This data describes a binding interaction between two proteins.

Sequence of chain A:
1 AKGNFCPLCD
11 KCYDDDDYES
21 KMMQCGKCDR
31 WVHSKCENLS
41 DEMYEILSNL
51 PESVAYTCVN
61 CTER

Sequence of chain B:
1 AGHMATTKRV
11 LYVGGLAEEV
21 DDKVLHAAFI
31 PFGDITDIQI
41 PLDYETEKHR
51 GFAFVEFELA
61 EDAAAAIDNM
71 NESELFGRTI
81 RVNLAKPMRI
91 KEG

Residue-level contacts at the interface:
Residue Y44 in chain B interacts with residue A55 in chain A (closest heavy-atom distance 4.2 Å).
Residue P41 in chain B is in contact with residue L47 in chain A (closest heavy-atom distance 4.3 Å).
Residue D37 in chain B contacts residue N38 in chain A (closest heavy-atom distance 3.0 Å).
Residue E56 in chain B interacts with residue N38 in chain A (closest heavy-atom distance 4.8 Å).
Residue F52 in chain B interacts with residue V54 in chain A (closest heavy-atom distance 4.3 Å).
Residue M88 in chain B is in contact with residue I46 in chain A (closest heavy-atom distance 3.4 Å).
Residue I90 in chain B is in contact with residue P51 in chain A (closest heavy-atom distance 3.6 Å).
Residue E56 in chain B is in contact with residue M43 in chain A (closest heavy-atom distance 4.3 Å).
Residue D43 in chain B contacts residue V54 in chain A (closest heavy-atom distance 3.7 Å).
Residue D43 in chain B contacts residue S53 in chain A (closest heavy-atom distance 3.5 Å).
Residue P41 in chain B contacts residue L50 in chain A (closest heavy-atom distance 3.9 Å).
Residue E56 in chain B interacts with residue S40 in chain A (closest heavy-atom distance 3.6 Å).
Residue D37 in chain B is in contact with residue S40 in chain A (closest heavy-atom distance 4.8 Å).
Residue D37 in chain B contacts residue M43 in chain A (closest heavy-atom distance 3.6 Å).
Residue R89 in chain B is in contact with residue N49 in chain A (closest heavy-atom distance 3.0 Å).
Residue Y44 in chain B contacts residue K27 in chain A (closest heavy-atom distance 3.3 Å).
Residue L42 in chain B interacts with residue C61 in chain A (closest heavy-atom distance 4.4 Å).
Residue L42 in chain B contacts residue V54 in chain A (closest heavy-atom distance 3.2 Å).
Residue Q39 in chain B contacts residue L47 in chain A (closest heavy-atom distance 4.8 Å).
Residue D37 in chain B is in contact with residue L39 in chain A (closest heavy-atom distance 3.8 Å).
Residue P41 in chain B interacts with residue Y56 in chain A (closest heavy-atom distance 4.9 Å).
Residue Y44 in chain B contacts residue C25 in chain A (closest heavy-atom distance 4.9 Å).
Residue V55 in chain B is in contact with residue M43 in chain A (closest heavy-atom distance 4.3 Å).
Residue L42 in chain B is in contact with residue A55 in chain A (closest heavy-atom distance 3.0 Å).
Residue R50 in chain B contacts residue V54 in chain A (closest heavy-atom distance 3.7 Å).
Residue E92 in chain B is in contact with residue P51 in chain A (closest heavy-atom distance 3.8 Å).
Residue L42 in chain B interacts with residue K27 in chain A (closest heavy-atom distance 4.5 Å).
Residue G93 in chain B is in contact with residue L50 in chain A (closest heavy-atom distance 4.8 Å).
Residue K8 in chain B interacts with residue E42 in chain A (closest heavy-atom distance 3.3 Å).
Residue F54 in chain B interacts with residue I46 in chain A (closest heavy-atom distance 3.5 Å).
Residue F52 in chain B interacts with residue L50 in chain A (closest heavy-atom distance 3.8 Å).
Residue F54 in chain B contacts residue M43 in chain A (closest heavy-atom distance 3.9 Å).
Residue V10 in chain B is in contact with residue E42 in chain A (closest heavy-atom distance 3.7 Å).
Residue A85 in chain B interacts with residue I46 in chain A (closest heavy-atom distance 3.5 Å).
Residue Y44 in chain B contacts residue Y56 in chain A (closest heavy-atom distance 4.0 Å).
Residue R50 in chain B contacts residue S53 in chain A (closest heavy-atom distance 3.4 Å).
Residue Q39 in chain B contacts residue Y56 in chain A (closest heavy-atom distance 4.6 Å).
Residue Y44 in chain B interacts with residue G26 in chain A (closest heavy-atom distance 3.0 Å).
Residue Y44 in chain B interacts with residue T57 in chain A (closest heavy-atom distance 3.0 Å).
Residue G93 in chain B is in contact with residue N49 in chain A (closest heavy-atom distance 4.1 Å).
Residue P41 in chain B contacts residue A55 in chain A (closest heavy-atom distance 3.9 Å).
Residue E47 in chain B interacts with residue K27 in chain A (closest heavy-atom distance 2.8 Å).
Residue R50 in chain B interacts with residue P51 in chain A (closest heavy-atom distance 4.8 Å).
Residue Q39 in chain B is in contact with residue M43 in chain A (closest heavy-atom distance 3.5 Å).
Residue G93 in chain B interacts with residue P51 in chain A (closest heavy-atom distance 3.9 Å).
Residue E56 in chain B interacts with residue L39 in chain A (closest heavy-atom distance 5.0 Å).
Residue E92 in chain B interacts with residue S53 in chain A (closest heavy-atom distance 4.6 Å).
Residue Q39 in chain B interacts with residue L39 in chain A (closest heavy-atom distance 3.9 Å).
Residue L42 in chain B contacts residue S53 in chain A (closest heavy-atom distance 4.1 Å).
Residue P41 in chain B interacts with residue V54 in chain A (closest heavy-atom distance 3.7 Å).
Residue E45 in chain B is in contact with residue S53 in chain A (closest heavy-atom distance 4.9 Å).
Residue Y44 in chain B is in contact with residue S53 in chain A (closest heavy-atom distance 3.3 Å).
Residue V10 in chain B contacts residue M43 in chain A (closest heavy-atom distance 4.6 Å).
Residue I90 in chain B is in contact with residue L50 in chain A (closest heavy-atom distance 3.7 Å).
Residue F54 in chain B interacts with residue L50 in chain A (closest heavy-atom distance 4.1 Å).
Residue F54 in chain B contacts residue L47 in chain A (closest heavy-atom distance 4.9 Å).
Residue L42 in chain B interacts with residue T57 in chain A (closest heavy-atom distance 3.8 Å).